This data describes a binding interaction between two proteins.

Sequence of the first protein:
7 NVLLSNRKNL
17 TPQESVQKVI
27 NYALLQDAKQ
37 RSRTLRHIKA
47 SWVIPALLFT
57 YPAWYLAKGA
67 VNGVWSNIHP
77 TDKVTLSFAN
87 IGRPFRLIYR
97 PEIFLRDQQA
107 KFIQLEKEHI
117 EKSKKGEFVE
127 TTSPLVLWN

Sequence of the second protein:
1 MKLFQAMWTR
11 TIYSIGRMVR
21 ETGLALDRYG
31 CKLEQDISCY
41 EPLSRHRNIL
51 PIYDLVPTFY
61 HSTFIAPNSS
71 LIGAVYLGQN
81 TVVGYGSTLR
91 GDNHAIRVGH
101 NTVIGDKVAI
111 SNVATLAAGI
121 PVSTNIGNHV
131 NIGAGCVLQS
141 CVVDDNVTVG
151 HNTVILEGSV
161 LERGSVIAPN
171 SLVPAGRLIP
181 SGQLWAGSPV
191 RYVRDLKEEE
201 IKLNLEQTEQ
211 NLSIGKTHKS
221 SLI

Residue-level contacts at the interface:
Residue A74 in the second protein is in contact with residue Q36 in the first protein (closest heavy-atom distance 4.1 Å).
Residue R163 in the second protein is in contact with residue R13 in the first protein (closest heavy-atom distance 3.3 Å).
Residue D54 in the second protein is in contact with residue H43 in the first protein (closest heavy-atom distance 3.2 Å).
Residue D145 in the second protein is in contact with residue R13 in the first protein (closest heavy-atom distance 3.2 Å).
Residue N128 in the second protein is in contact with residue L9 in the first protein (closest heavy-atom distance 3.1 Å).
Residue L3 in the second protein interacts with residue A46 in the first protein (closest heavy-atom distance 3.5 Å).
Residue L3 in the second protein is in contact with residue V49 in the first protein (closest heavy-atom distance 4.1 Å).
Residue N128 in the second protein contacts residue R13 in the first protein (closest heavy-atom distance 4.1 Å).
Residue M7 in the second protein is in contact with residue V49 in the first protein (closest heavy-atom distance 3.6 Å).
Residue L55 in the second protein contacts residue Q36 in the first protein (closest heavy-atom distance 3.6 Å).
Residue A95 in the second protein interacts with residue Q36 in the first protein (closest heavy-atom distance 3.4 Å).
Residue Q79 in the second protein interacts with residue L10 in the first protein (closest heavy-atom distance 3.9 Å).
Residue G78 in the second protein is in contact with residue L10 in the first protein (closest heavy-atom distance 4.2 Å).
Residue D54 in the second protein is in contact with residue T40 in the first protein (closest heavy-atom distance 4.1 Å).
Residue R10 in the second protein interacts with residue S47 in the first protein (closest heavy-atom distance 4.0 Å).
Residue R163 in the second protein contacts residue T17 in the first protein (closest heavy-atom distance 3.6 Å).
Residue I126 in the second protein contacts residue L9 in the first protein (closest heavy-atom distance 3.4 Å).
Residue P121 in the second protein is in contact with residue A29 in the first protein (closest heavy-atom distance 4.2 Å).
Residue R97 in the second protein is in contact with residue Q32 in the first protein (closest heavy-atom distance 3.2 Å).
Residue P121 in the second protein is in contact with residue L30 in the first protein (closest heavy-atom distance 3.8 Å).
Residue G99 in the second protein interacts with residue L9 in the first protein (closest heavy-atom distance 4.0 Å).
Residue E162 in the second protein contacts residue P18 in the first protein (closest heavy-atom distance 3.8 Å).
Residue T11 in the second protein contacts residue I50 in the first protein (closest heavy-atom distance 3.6 Å).
Residue L3 in the second protein contacts residue R42 in the first protein (closest heavy-atom distance 3.9 Å).
Residue V160 in the second protein interacts with residue V22 in the first protein (closest heavy-atom distance 4.2 Å).
Residue N125 in the second protein is in contact with residue A29 in the first protein (closest heavy-atom distance 3.5 Å).
Residue N146 in the second protein is in contact with residue K14 in the first protein (closest heavy-atom distance 3.8 Å).
Residue V122 in the second protein is in contact with residue D33 in the first protein (closest heavy-atom distance 3.8 Å).
Residue S181 in the second protein interacts with residue P18 in the first protein (closest heavy-atom distance 3.7 Å).
Residue D144 in the second protein interacts with residue R13 in the first protein (closest heavy-atom distance 3.0 Å).
Residue D144 in the second protein is in contact with residue P18 in the first protein (closest heavy-atom distance 4.0 Å).
Residue A6 in the second protein interacts with residue H43 in the first protein (closest heavy-atom distance 4.0 Å).
Residue H129 in the second protein is in contact with residue K14 in the first protein (closest heavy-atom distance 3.9 Å).
Residue D144 in the second protein contacts residue S21 in the first protein (closest heavy-atom distance 3.5 Å).
Residue R163 in the second protein is in contact with residue P18 in the first protein (closest heavy-atom distance 3.5 Å).
Residue H100 in the second protein is in contact with residue L10 in the first protein (closest heavy-atom distance 3.8 Å).
Residue G119 in the second protein interacts with residue I26 in the first protein (closest heavy-atom distance 4.2 Å).
Residue R97 in the second protein is in contact with residue L9 in the first protein (closest heavy-atom distance 3.7 Å).
Residue L3 in the second protein interacts with residue K45 in the first protein (closest heavy-atom distance 4.0 Å).
Residue R10 in the second protein contacts residue I50 in the first protein (closest heavy-atom distance 4.0 Å).
Residue A6 in the second protein is in contact with residue A46 in the first protein (closest heavy-atom distance 3.8 Å).
Residue R163 in the second protein contacts residue S21 in the first protein (closest heavy-atom distance 3.1 Å).
Residue P121 in the second protein is in contact with residue I26 in the first protein (closest heavy-atom distance 4.0 Å).
Residue R163 in the second protein is in contact with residue L16 in the first protein (closest heavy-atom distance 2.4 Å).
Residue N128 in the second protein is in contact with residue S11 in the first protein (closest heavy-atom distance 4.1 Å).
Residue R97 in the second protein contacts residue D33 in the first protein (closest heavy-atom distance 3.3 Å).
Residue N125 in the second protein is in contact with residue V25 in the first protein (closest heavy-atom distance 4.2 Å).
Residue K2 in the second protein contacts residue R42 in the first protein (closest heavy-atom distance 3.2 Å).
Residue G99 in the second protein interacts with residue L10 in the first protein (closest heavy-atom distance 3.9 Å).
Residue M7 in the second protein is in contact with residue A46 in the first protein (closest heavy-atom distance 3.7 Å).
Residue Y53 in the second protein contacts residue H43 in the first protein (closest heavy-atom distance 3.9 Å).
Residue N128 in the second protein interacts with residue L10 in the first protein (closest heavy-atom distance 4.1 Å).
Residue R163 in the second protein is in contact with residue K14 in the first protein (closest heavy-atom distance 4.0 Å).
Residue M7 in the second protein is in contact with residue I50 in the first protein (closest heavy-atom distance 3.3 Å).
Residue V98 in the second protein interacts with residue L9 in the first protein (closest heavy-atom distance 4.1 Å).
Residue S123 in the second protein interacts with residue D33 in the first protein (closest heavy-atom distance 3.4 Å).
Residue R97 in the second protein is in contact with residue A29 in the first protein (closest heavy-atom distance 3.5 Å).
Residue Y60 in the second protein is in contact with residue L10 in the first protein (closest heavy-atom distance 3.5 Å).
Residue D144 in the second protein interacts with residue V22 in the first protein (closest heavy-atom distance 3.5 Å).
Residue M7 in the second protein interacts with residue L53 in the first protein (closest heavy-atom distance 3.6 Å).